Sequence of the second protein:
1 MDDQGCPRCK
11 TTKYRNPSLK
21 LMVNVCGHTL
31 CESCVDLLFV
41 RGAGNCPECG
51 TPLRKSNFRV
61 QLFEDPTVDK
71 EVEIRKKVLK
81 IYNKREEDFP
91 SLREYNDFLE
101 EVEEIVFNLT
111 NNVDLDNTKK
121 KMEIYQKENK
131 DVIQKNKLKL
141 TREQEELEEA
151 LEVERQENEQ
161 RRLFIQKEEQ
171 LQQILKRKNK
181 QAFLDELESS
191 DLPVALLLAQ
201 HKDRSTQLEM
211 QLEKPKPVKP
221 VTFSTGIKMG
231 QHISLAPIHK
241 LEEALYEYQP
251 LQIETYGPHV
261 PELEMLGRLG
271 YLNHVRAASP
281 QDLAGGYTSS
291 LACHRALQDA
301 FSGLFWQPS

Interface contacts:
Residue N57 in the second protein interacts with residue E119 in the first protein (closest heavy-atom distance 4.9 Å).
Residue K55 in the second protein contacts residue E119 in the first protein (closest heavy-atom distance 3.6 Å).
Residue K55 in the second protein is in contact with residue D124 in the first protein (closest heavy-atom distance 4.6 Å).
Residue R54 in the second protein interacts with residue A113 in the first protein (closest heavy-atom distance 4.1 Å).
Residue K55 in the second protein interacts with residue K112 in the first protein (closest heavy-atom distance 3.4 Å).
Residue S56 in the second protein contacts residue E119 in the first protein (closest heavy-atom distance 2.9 Å).
Residue E247 in the second protein contacts residue K91 in the first protein (closest heavy-atom distance 4.2 Å).
Residue K55 in the second protein contacts residue E109 in the first protein (closest heavy-atom distance 3.6 Å).
Residue Y248 in the second protein contacts residue K91 in the first protein (closest heavy-atom distance 4.2 Å).

Sequence of the first protein:
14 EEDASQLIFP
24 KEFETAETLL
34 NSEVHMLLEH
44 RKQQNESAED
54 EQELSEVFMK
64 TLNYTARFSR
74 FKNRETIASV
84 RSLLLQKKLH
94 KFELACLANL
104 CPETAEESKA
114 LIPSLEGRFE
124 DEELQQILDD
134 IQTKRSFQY

This data describes a binding interaction between two proteins.